Sequence of protein 2:
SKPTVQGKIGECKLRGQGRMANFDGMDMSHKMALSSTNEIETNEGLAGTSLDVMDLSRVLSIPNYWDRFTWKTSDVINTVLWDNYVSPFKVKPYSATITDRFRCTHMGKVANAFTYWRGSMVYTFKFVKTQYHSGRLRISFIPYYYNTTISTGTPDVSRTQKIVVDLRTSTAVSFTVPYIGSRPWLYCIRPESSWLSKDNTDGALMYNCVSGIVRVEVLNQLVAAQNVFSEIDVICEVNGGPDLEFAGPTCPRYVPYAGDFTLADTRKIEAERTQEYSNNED

Sequence of protein 1:
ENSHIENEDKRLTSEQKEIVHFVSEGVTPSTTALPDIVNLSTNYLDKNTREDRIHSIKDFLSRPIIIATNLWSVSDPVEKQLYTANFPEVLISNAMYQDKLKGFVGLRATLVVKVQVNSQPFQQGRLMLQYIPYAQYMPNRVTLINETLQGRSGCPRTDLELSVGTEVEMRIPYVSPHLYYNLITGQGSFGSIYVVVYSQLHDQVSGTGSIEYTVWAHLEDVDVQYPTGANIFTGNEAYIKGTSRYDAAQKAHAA

These two protein chains interact to form a complex.

Interface contacts:
Residue Y277 in protein 2 contacts residue A135 in protein 1 (closest heavy-atom distance 2.8 Å).
Residue F229 in protein 2 is in contact with residue H202 in protein 1 (closest heavy-atom distance 3.4 Å).
Residue N227 in protein 2 contacts residue F122 in protein 1 (closest heavy-atom distance 3.2 Å).
Residue P63 in protein 2 contacts residue S153 in protein 1 (closest heavy-atom distance 3.5 Å).
Residue V228 in protein 2 interacts with residue F122 in protein 1 (closest heavy-atom distance 3.8 Å).
Residue Y277 in protein 2 is in contact with residue V142 in protein 1 (closest heavy-atom distance 3.6 Å).
Residue I269 in protein 2 is in contact with residue E147 in protein 1 (closest heavy-atom distance 2.8 Å).
Residue K126 in protein 2 interacts with residue D159 in protein 1 (closest heavy-atom distance 3.2 Å).
Residue Y65 in protein 2 interacts with residue Q150 in protein 1 (closest heavy-atom distance 3.5 Å).
Residue A258 in protein 2 contacts residue L144 in protein 1 (closest heavy-atom distance 3.5 Å).
Residue V128 in protein 2 is in contact with residue G125 in protein 1 (closest heavy-atom distance 3.4 Å).
Residue Y277 in protein 2 contacts residue Q136 in protein 1 (closest heavy-atom distance 3.7 Å).
Residue K129 in protein 2 interacts with residue Q124 in protein 1 (closest heavy-atom distance 3.6 Å).
Residue E276 in protein 2 contacts residue Q81 in protein 1 (closest heavy-atom distance 3.0 Å).
Residue Q131 in protein 2 is in contact with residue S163 in protein 1 (closest heavy-atom distance 3.1 Å).
Residue C104 in protein 2 contacts residue Q150 in protein 1 (closest heavy-atom distance 3.3 Å).
Residue W66 in protein 2 is in contact with residue Q150 in protein 1 (closest heavy-atom distance 3.8 Å).
Residue E276 in protein 2 contacts residue N86 in protein 1 (closest heavy-atom distance 3.3 Å).
Residue Y65 in protein 2 contacts residue Y198 in protein 1 (closest heavy-atom distance 3.2 Å).
Residue H106 in protein 2 is in contact with residue G154 in protein 1 (closest heavy-atom distance 3.7 Å).
Residue Y277 in protein 2 is in contact with residue P139 in protein 1 (closest heavy-atom distance 3.3 Å).
Residue K129 in protein 2 is in contact with residue S163 in protein 1 (closest heavy-atom distance 3.3 Å).
Residue Y132 in protein 2 contacts residue F122 in protein 1 (closest heavy-atom distance 3.7 Å).
Residue N227 in protein 2 contacts residue Q204 in protein 1 (closest heavy-atom distance 3.0 Å).
Residue D233 in protein 2 contacts residue S199 in protein 1 (closest heavy-atom distance 2.6 Å).
Residue I62 in protein 2 interacts with residue G154 in protein 1 (closest heavy-atom distance 3.6 Å).
Residue R68 in protein 2 contacts residue Y198 in protein 1 (closest heavy-atom distance 2.7 Å).
Residue K126 in protein 2 is in contact with residue R157 in protein 1 (closest heavy-atom distance 3.3 Å).
Residue T130 in protein 2 is in contact with residue P121 in protein 1 (closest heavy-atom distance 3.5 Å).
Residue V128 in protein 2 is in contact with residue Q124 in protein 1 (closest heavy-atom distance 3.5 Å).
Residue F261 in protein 2 contacts residue E147 in protein 1 (closest heavy-atom distance 3.6 Å).
Residue R103 in protein 2 is in contact with residue T148 in protein 1 (closest heavy-atom distance 3.7 Å).
Residue R273 in protein 2 is in contact with residue T143 in protein 1 (closest heavy-atom distance 3.6 Å).
Residue P63 in protein 2 interacts with residue R157 in protein 1 (closest heavy-atom distance 3.4 Å).
Residue E231 in protein 2 interacts with residue Q124 in protein 1 (closest heavy-atom distance 3.0 Å).
Residue I235 in protein 2 is in contact with residue Y198 in protein 1 (closest heavy-atom distance 3.7 Å).
Residue Y65 in protein 2 interacts with residue S153 in protein 1 (closest heavy-atom distance 2.9 Å).
Residue N64 in protein 2 interacts with residue S153 in protein 1 (closest heavy-atom distance 3.7 Å).
Residue R103 in protein 2 is in contact with residue Q150 in protein 1 (closest heavy-atom distance 2.6 Å).
Residue E237 in protein 2 contacts residue R157 in protein 1 (closest heavy-atom distance 2.6 Å).
Residue Q226 in protein 2 contacts residue V205 in protein 1 (closest heavy-atom distance 3.7 Å).
Residue E276 in protein 2 is in contact with residue I240 in protein 1 (closest heavy-atom distance 3.4 Å).
Residue K126 in protein 2 contacts residue R126 in protein 1 (closest heavy-atom distance 3.7 Å).
Residue D265 in protein 2 interacts with residue E147 in protein 1 (closest heavy-atom distance 2.7 Å).
Residue K268 in protein 2 is in contact with residue E79 in protein 1 (closest heavy-atom distance 2.6 Å).
Residue R68 in protein 2 contacts residue V78 in protein 1 (closest heavy-atom distance 3.7 Å).
Residue K129 in protein 2 contacts residue E161 in protein 1 (closest heavy-atom distance 3.4 Å).
Residue A47 in protein 2 interacts with residue V175 in protein 1 (closest heavy-atom distance 3.5 Å).
Residue Y277 in protein 2 is in contact with residue I240 in protein 1 (closest heavy-atom distance 3.2 Å).
Residue E272 in protein 2 is in contact with residue Q81 in protein 1 (closest heavy-atom distance 3.6 Å).
Residue T130 in protein 2 interacts with residue Q123 in protein 1 (closest heavy-atom distance 3.6 Å).
Residue E276 in protein 2 is in contact with residue Y194 in protein 1 (closest heavy-atom distance 3.7 Å).
Residue T171 in protein 2 is in contact with residue E161 in protein 1 (closest heavy-atom distance 3.2 Å).
Residue F229 in protein 2 interacts with residue Q124 in protein 1 (closest heavy-atom distance 3.6 Å).
Residue V128 in protein 2 interacts with residue E161 in protein 1 (closest heavy-atom distance 3.1 Å).
Residue F127 in protein 2 contacts residue E161 in protein 1 (closest heavy-atom distance 3.5 Å).
Residue Y257 in protein 2 is in contact with residue L144 in protein 1 (closest heavy-atom distance 3.2 Å).
Residue H133 in protein 2 interacts with residue Q124 in protein 1 (closest heavy-atom distance 3.2 Å).
Residue E237 in protein 2 contacts residue Y198 in protein 1 (closest heavy-atom distance 2.9 Å).
Residue V128 in protein 2 is in contact with residue S199 in protein 1 (closest heavy-atom distance 3.5 Å).